The following describes two proteins that form a bound complex.

Residue-level contacts at the interface:
Residue P232 in the first protein is in contact with residue P232 in the second protein (closest heavy-atom distance 3.2 Å).
Residue D90 in the first protein contacts residue E252 in the second protein (closest heavy-atom distance 3.5 Å).
Residue L236 in the first protein contacts residue V233 in the second protein (closest heavy-atom distance 3.8 Å).
Residue R259 in the first protein is in contact with residue A107 in the second protein (closest heavy-atom distance 3.9 Å).
Residue I111 in the first protein is in contact with residue V131 in the second protein (closest heavy-atom distance 3.9 Å).
Residue K231 in the first protein contacts residue V233 in the second protein (closest heavy-atom distance 3.1 Å).
Residue E229 in the first protein contacts residue Q234 in the second protein (closest heavy-atom distance 2.5 Å).
Residue V233 in the first protein interacts with residue L236 in the second protein (closest heavy-atom distance 3.7 Å).
Residue Y94 in the first protein interacts with residue S130 in the second protein (closest heavy-atom distance 4.0 Å).
Residue K230 in the first protein contacts residue Q234 in the second protein (closest heavy-atom distance 3.5 Å).
Residue R259 in the first protein contacts residue V108 in the second protein (closest heavy-atom distance 4.3 Å).
Residue P232 in the first protein is in contact with residue V233 in the second protein (closest heavy-atom distance 3.9 Å).
Residue P232 in the first protein interacts with residue E229 in the second protein (closest heavy-atom distance 4.3 Å).
Residue E229 in the first protein contacts residue V233 in the second protein (closest heavy-atom distance 3.5 Å).
Residue V233 in the first protein is in contact with residue K231 in the second protein (closest heavy-atom distance 2.8 Å).
Residue M110 in the first protein interacts with residue R259 in the second protein (closest heavy-atom distance 3.8 Å).
Residue R96 in the first protein is in contact with residue S205 in the second protein (closest heavy-atom distance 3.2 Å).
Residue Q234 in the first protein contacts residue K226 in the second protein (closest heavy-atom distance 3.6 Å).
Residue E238 in the first protein interacts with residue E212 in the second protein (closest heavy-atom distance 4.0 Å).
Residue T254 in the first protein is in contact with residue T52 in the second protein (closest heavy-atom distance 4.0 Å).
Residue R259 in the first protein contacts residue L106 in the second protein (closest heavy-atom distance 3.6 Å).
Residue L106 in the first protein contacts residue R259 in the second protein (closest heavy-atom distance 3.0 Å).
Residue R259 in the first protein contacts residue M110 in the second protein (closest heavy-atom distance 4.1 Å).
Residue E252 in the first protein interacts with residue C92 in the second protein (closest heavy-atom distance 3.9 Å).
Residue V108 in the first protein interacts with residue E133 in the second protein (closest heavy-atom distance 3.5 Å).
Residue K207 in the first protein interacts with residue Q49 in the second protein (closest heavy-atom distance 3.9 Å).
Residue R261 in the first protein interacts with residue L106 in the second protein (closest heavy-atom distance 4.0 Å).
Residue E252 in the first protein is in contact with residue D90 in the second protein (closest heavy-atom distance 3.9 Å).
Residue Q49 in the first protein contacts residue K207 in the second protein (closest heavy-atom distance 3.6 Å).
Residue T113 in the first protein contacts residue S130 in the second protein (closest heavy-atom distance 3.1 Å).
Residue Y257 in the first protein interacts with residue Y94 in the second protein (closest heavy-atom distance 3.6 Å).
Residue T255 in the first protein interacts with residue Y94 in the second protein (closest heavy-atom distance 3.8 Å).
Residue P232 in the first protein interacts with residue K230 in the second protein (closest heavy-atom distance 2.9 Å).
Residue I111 in the first protein contacts residue Y257 in the second protein (closest heavy-atom distance 3.5 Å).
Residue V233 in the first protein contacts residue V233 in the second protein (closest heavy-atom distance 3.7 Å).
Residue S130 in the first protein interacts with residue T113 in the second protein (closest heavy-atom distance 2.7 Å).
Residue Y257 in the first protein interacts with residue I111 in the second protein (closest heavy-atom distance 3.8 Å).
Residue E133 in the first protein is in contact with residue V108 in the second protein (closest heavy-atom distance 3.1 Å).
Residue R249 in the first protein contacts residue E89 in the second protein (closest heavy-atom distance 4.0 Å).
Residue M115 in the first protein interacts with residue E252 in the second protein (closest heavy-atom distance 3.0 Å).
Residue M110 in the first protein is in contact with residue D203 in the second protein (closest heavy-atom distance 3.9 Å).
Residue Q234 in the first protein is in contact with residue K230 in the second protein (closest heavy-atom distance 3.2 Å).
Residue K231 in the first protein is in contact with residue P232 in the second protein (closest heavy-atom distance 3.7 Å).
Residue E252 in the first protein interacts with residue M115 in the second protein (closest heavy-atom distance 3.1 Å).
Residue R96 in the first protein interacts with residue T165 in the second protein (closest heavy-atom distance 3.7 Å).
Residue L253 in the first protein contacts residue C92 in the second protein (closest heavy-atom distance 4.0 Å).
Residue V233 in the first protein is in contact with residue L244 in the second protein (closest heavy-atom distance 3.5 Å).
Residue V233 in the first protein is in contact with residue E229 in the second protein (closest heavy-atom distance 3.6 Å).
Residue Y94 in the first protein is in contact with residue T255 in the second protein (closest heavy-atom distance 3.5 Å).
Residue Q234 in the first protein contacts residue E229 in the second protein (closest heavy-atom distance 2.7 Å).
Residue E229 in the first protein contacts residue P232 in the second protein (closest heavy-atom distance 3.8 Å).
Residue A107 in the first protein is in contact with residue R259 in the second protein (closest heavy-atom distance 3.5 Å).
Residue Q49 in the first protein interacts with residue Y257 in the second protein (closest heavy-atom distance 3.2 Å).
Residue V131 in the first protein interacts with residue I111 in the second protein (closest heavy-atom distance 3.9 Å).
Residue V108 in the first protein is in contact with residue R259 in the second protein (closest heavy-atom distance 3.6 Å).
Residue Y94 in the first protein is in contact with residue Y257 in the second protein (closest heavy-atom distance 3.4 Å).
Residue P232 in the first protein is in contact with residue K231 in the second protein (closest heavy-atom distance 2.8 Å).
Residue K230 in the first protein is in contact with residue P232 in the second protein (closest heavy-atom distance 3.4 Å).
Residue D164 in the first protein contacts residue R96 in the second protein (closest heavy-atom distance 3.5 Å).
Residue D164 in the first protein contacts residue Q49 in the second protein (closest heavy-atom distance 3.6 Å).

Sequence of the first protein:
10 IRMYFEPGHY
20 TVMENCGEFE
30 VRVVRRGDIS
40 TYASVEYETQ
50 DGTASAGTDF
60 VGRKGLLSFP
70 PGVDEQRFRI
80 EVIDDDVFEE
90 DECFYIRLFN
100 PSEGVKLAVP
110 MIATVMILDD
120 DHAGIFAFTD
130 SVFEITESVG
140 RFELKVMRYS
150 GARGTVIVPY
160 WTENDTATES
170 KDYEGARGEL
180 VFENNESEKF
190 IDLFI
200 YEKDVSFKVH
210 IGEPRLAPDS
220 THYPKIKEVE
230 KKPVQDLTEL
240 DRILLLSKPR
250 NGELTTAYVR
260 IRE

Sequence of the second protein:
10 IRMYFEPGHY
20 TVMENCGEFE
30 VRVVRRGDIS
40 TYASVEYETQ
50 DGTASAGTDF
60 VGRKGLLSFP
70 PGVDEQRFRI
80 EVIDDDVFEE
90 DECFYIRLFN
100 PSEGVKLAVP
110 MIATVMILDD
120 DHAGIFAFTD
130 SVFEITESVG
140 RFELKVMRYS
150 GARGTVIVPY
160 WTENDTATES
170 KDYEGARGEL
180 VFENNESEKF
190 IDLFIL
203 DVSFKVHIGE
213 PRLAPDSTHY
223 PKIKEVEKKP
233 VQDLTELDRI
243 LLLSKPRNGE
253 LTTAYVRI